The following describes two proteins that form a bound complex.

Sequence of protein 1:
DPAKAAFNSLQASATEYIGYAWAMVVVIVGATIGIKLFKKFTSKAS

Interface contacts:
Residue F34 in protein 1 is in contact with residue A48 in protein 2 (closest heavy-atom distance 4.2 Å).
Residue W49 in protein 1 is in contact with residue I62 in protein 2 (closest heavy-atom distance 3.6 Å).
Residue V52 in protein 1 is in contact with residue K66 in protein 2 (closest heavy-atom distance 3.8 Å).
Residue D28 in protein 1 contacts residue E43 in protein 2 (closest heavy-atom distance 4.3 Å).
Residue W49 in protein 1 is in contact with residue F65 in protein 2 (closest heavy-atom distance 4.0 Å).
Residue W49 in protein 1 is in contact with residue G61 in protein 2 (closest heavy-atom distance 3.4 Å).
Residue T42 in protein 1 is in contact with residue V54 in protein 2 (closest heavy-atom distance 4.9 Å).
Residue I60 in protein 1 contacts residue T69 in protein 2 (closest heavy-atom distance 3.5 Å).
Residue F34 in protein 1 contacts residue Y47 in protein 2 (closest heavy-atom distance 3.6 Å).
Residue A48 in protein 1 contacts residue I62 in protein 2 (closest heavy-atom distance 4.1 Å).
Residue F34 in protein 1 interacts with residue M51 in protein 2 (closest heavy-atom distance 3.5 Å).
Residue K63 in protein 1 contacts residue S73 in protein 2 (closest heavy-atom distance 3.4 Å).
Residue K63 in protein 1 interacts with residue S70 in protein 2 (closest heavy-atom distance 3.7 Å).
Residue V56 in protein 1 is in contact with residue K66 in protein 2 (closest heavy-atom distance 4.7 Å).
Residue I45 in protein 1 interacts with residue A58 in protein 2 (closest heavy-atom distance 3.6 Å).
Residue K31 in protein 1 is in contact with residue Y47 in protein 2 (closest heavy-atom distance 3.8 Å).
Residue L37 in protein 1 interacts with residue M51 in protein 2 (closest heavy-atom distance 4.1 Å).
Residue Q38 in protein 1 contacts residue V54 in protein 2 (closest heavy-atom distance 3.6 Å).
Residue Q38 in protein 1 contacts residue M51 in protein 2 (closest heavy-atom distance 4.7 Å).
Residue A41 in protein 1 interacts with residue I55 in protein 2 (closest heavy-atom distance 3.8 Å).
Residue Q38 in protein 1 contacts residue A50 in protein 2 (closest heavy-atom distance 4.5 Å).
Residue V53 in protein 1 contacts residue F65 in protein 2 (closest heavy-atom distance 4.6 Å).
Residue I60 in protein 1 interacts with residue S73 in protein 2 (closest heavy-atom distance 4.5 Å).
Residue I45 in protein 1 contacts residue I55 in protein 2 (closest heavy-atom distance 4.9 Å).
Residue W49 in protein 1 is in contact with residue A58 in protein 2 (closest heavy-atom distance 4.6 Å).
Residue A30 in protein 1 is in contact with residue E43 in protein 2 (closest heavy-atom distance 4.9 Å).
Residue V56 in protein 1 contacts residue T69 in protein 2 (closest heavy-atom distance 3.4 Å).
Residue A30 in protein 1 interacts with residue Y44 in protein 2 (closest heavy-atom distance 3.4 Å).
Residue V56 in protein 1 interacts with residue F65 in protein 2 (closest heavy-atom distance 3.6 Å).
Residue I45 in protein 1 is in contact with residue V54 in protein 2 (closest heavy-atom distance 4.0 Å).
Residue F34 in protein 1 contacts residue Y44 in protein 2 (closest heavy-atom distance 3.6 Å).
Residue V52 in protein 1 interacts with residue I62 in protein 2 (closest heavy-atom distance 4.3 Å).
Residue V52 in protein 1 interacts with residue F65 in protein 2 (closest heavy-atom distance 4.7 Å).

Sequence of protein 2:
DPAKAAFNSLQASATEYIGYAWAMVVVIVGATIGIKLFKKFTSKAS